Sequence of protein 1:
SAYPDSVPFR

These two protein chains interact to form a complex.

Sequence of protein 2:
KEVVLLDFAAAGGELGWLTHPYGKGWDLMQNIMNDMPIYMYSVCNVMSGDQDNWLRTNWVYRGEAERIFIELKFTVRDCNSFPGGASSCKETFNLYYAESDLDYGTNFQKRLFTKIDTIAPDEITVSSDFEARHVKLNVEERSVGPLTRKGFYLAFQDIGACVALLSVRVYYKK

Contacts between the two chains:
Residue C183 in protein 2 interacts with residue S2 in protein 1 (closest heavy-atom distance 3.8 Å).
Residue M61 in protein 2 contacts residue Y4 in protein 1 (closest heavy-atom distance 3.5 Å).
Residue V184 in protein 2 interacts with residue A3 in protein 1 (closest heavy-atom distance 3.4 Å).
Residue I53 in protein 2 is in contact with residue D6 in protein 1 (closest heavy-atom distance 4.6 Å).
Residue Q51 in protein 2 interacts with residue S7 in protein 1 (closest heavy-atom distance 3.3 Å).
Residue Q51 in protein 2 contacts residue F10 in protein 1 (closest heavy-atom distance 3.2 Å).
Residue F151 in protein 2 interacts with residue S2 in protein 1 (closest heavy-atom distance 3.5 Å).
Residue F151 in protein 2 contacts residue P5 in protein 1 (closest heavy-atom distance 3.5 Å).
Residue G34 in protein 2 interacts with residue F10 in protein 1 (closest heavy-atom distance 4.3 Å).
Residue R98 in protein 2 is in contact with residue S2 in protein 1 (closest heavy-atom distance 3.2 Å).
Residue Q51 in protein 2 contacts residue P9 in protein 1 (closest heavy-atom distance 4.6 Å).
Residue R98 in protein 2 is in contact with residue A3 in protein 1 (closest heavy-atom distance 4.3 Å).
Residue C183 in protein 2 interacts with residue A3 in protein 1 (closest heavy-atom distance 4.0 Å).
Residue M54 in protein 2 contacts residue D6 in protein 1 (closest heavy-atom distance 3.0 Å).
Residue L49 in protein 2 contacts residue P9 in protein 1 (closest heavy-atom distance 3.7 Å).
Residue C65 in protein 2 contacts residue A3 in protein 1 (closest heavy-atom distance 4.5 Å).
Residue R154 in protein 2 interacts with residue P5 in protein 1 (closest heavy-atom distance 3.7 Å).
Residue N52 in protein 2 contacts residue P5 in protein 1 (closest heavy-atom distance 2.9 Å).
Residue N52 in protein 2 is in contact with residue S7 in protein 1 (closest heavy-atom distance 4.5 Å).
Residue M61 in protein 2 is in contact with residue S7 in protein 1 (closest heavy-atom distance 4.8 Å).
Residue G34 in protein 2 interacts with residue R11 in protein 1 (closest heavy-atom distance 4.2 Å).
Residue G33 in protein 2 contacts residue F10 in protein 1 (closest heavy-atom distance 3.8 Å).
Residue L49 in protein 2 contacts residue R11 in protein 1 (closest heavy-atom distance 4.5 Å).
Residue V156 in protein 2 contacts residue P5 in protein 1 (closest heavy-atom distance 3.8 Å).
Residue Q51 in protein 2 is in contact with residue V8 in protein 1 (closest heavy-atom distance 2.7 Å).
Residue N52 in protein 2 is in contact with residue Y4 in protein 1 (closest heavy-atom distance 3.9 Å).
Residue N52 in protein 2 is in contact with residue D6 in protein 1 (closest heavy-atom distance 3.5 Å).
Residue A185 in protein 2 is in contact with residue A3 in protein 1 (closest heavy-atom distance 3.8 Å).
Residue M50 in protein 2 contacts residue P9 in protein 1 (closest heavy-atom distance 3.5 Å).
Residue S63 in protein 2 interacts with residue A3 in protein 1 (closest heavy-atom distance 3.9 Å).
Residue R154 in protein 2 interacts with residue D6 in protein 1 (closest heavy-atom distance 2.9 Å).
Residue E35 in protein 2 contacts residue R11 in protein 1 (closest heavy-atom distance 2.7 Å).
Residue A185 in protein 2 is in contact with residue Y4 in protein 1 (closest heavy-atom distance 4.4 Å).
Residue T96 in protein 2 is in contact with residue Y4 in protein 1 (closest heavy-atom distance 3.8 Å).
Residue V156 in protein 2 is in contact with residue Y4 in protein 1 (closest heavy-atom distance 3.7 Å).
Residue T96 in protein 2 interacts with residue A3 in protein 1 (closest heavy-atom distance 3.1 Å).
Residue M50 in protein 2 is in contact with residue V8 in protein 1 (closest heavy-atom distance 3.5 Å).
Residue V64 in protein 2 is in contact with residue A3 in protein 1 (closest heavy-atom distance 4.5 Å).
Residue M50 in protein 2 interacts with residue S7 in protein 1 (closest heavy-atom distance 4.3 Å).
Residue M54 in protein 2 is in contact with residue P5 in protein 1 (closest heavy-atom distance 4.4 Å).
Residue L187 in protein 2 is in contact with residue Y4 in protein 1 (closest heavy-atom distance 3.5 Å).
Residue I59 in protein 2 contacts residue Y4 in protein 1 (closest heavy-atom distance 4.8 Å).
Residue M50 in protein 2 is in contact with residue F10 in protein 1 (closest heavy-atom distance 4.2 Å).
Residue D48 in protein 2 contacts residue P9 in protein 1 (closest heavy-atom distance 4.6 Å).
Residue Q51 in protein 2 is in contact with residue D6 in protein 1 (closest heavy-atom distance 3.6 Å).
Residue F151 in protein 2 contacts residue A3 in protein 1 (closest heavy-atom distance 3.9 Å).
Residue F151 in protein 2 contacts residue Y4 in protein 1 (closest heavy-atom distance 3.7 Å).
Residue L49 in protein 2 contacts residue F10 in protein 1 (closest heavy-atom distance 2.8 Å).
Residue L49 in protein 2 is in contact with residue V8 in protein 1 (closest heavy-atom distance 4.5 Å).
Residue Y60 in protein 2 is in contact with residue F10 in protein 1 (closest heavy-atom distance 3.5 Å).
Residue C65 in protein 2 interacts with residue S2 in protein 1 (closest heavy-atom distance 4.2 Å).